The following describes two proteins that form a bound complex.

Sequence of the first protein:
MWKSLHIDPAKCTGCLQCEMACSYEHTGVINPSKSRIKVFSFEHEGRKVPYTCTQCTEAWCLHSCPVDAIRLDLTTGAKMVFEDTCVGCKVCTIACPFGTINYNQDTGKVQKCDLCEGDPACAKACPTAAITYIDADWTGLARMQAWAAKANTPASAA

Sequence of the second protein:
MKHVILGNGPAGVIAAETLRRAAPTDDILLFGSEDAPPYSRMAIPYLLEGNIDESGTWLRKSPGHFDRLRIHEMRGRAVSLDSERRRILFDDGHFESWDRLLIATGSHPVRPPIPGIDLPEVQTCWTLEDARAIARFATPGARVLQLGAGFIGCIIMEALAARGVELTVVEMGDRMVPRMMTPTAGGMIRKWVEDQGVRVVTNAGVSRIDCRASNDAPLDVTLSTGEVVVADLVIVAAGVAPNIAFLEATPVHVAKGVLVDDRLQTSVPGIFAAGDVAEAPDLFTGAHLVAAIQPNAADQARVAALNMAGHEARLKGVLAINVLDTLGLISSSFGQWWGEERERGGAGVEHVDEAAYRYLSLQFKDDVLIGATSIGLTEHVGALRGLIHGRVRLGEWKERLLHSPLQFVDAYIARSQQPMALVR

Residue-level contacts at the interface:
Residue S40 in the second protein is in contact with residue P100 in the first protein (closest heavy-atom distance 2.9 Å).
Residue E379 in the second protein is in contact with residue K72 in the first protein (closest heavy-atom distance 3.7 Å).
Residue G382 in the second protein interacts with residue G133 in the first protein (closest heavy-atom distance 4.0 Å).
Residue V381 in the second protein is in contact with residue T127 in the first protein (closest heavy-atom distance 4.0 Å).
Residue L59 in the second protein is in contact with residue P100 in the first protein (closest heavy-atom distance 3.7 Å).
Residue G386 in the second protein is in contact with residue P131 in the first protein (closest heavy-atom distance 3.5 Å).
Residue T378 in the second protein interacts with residue N136 in the first protein (closest heavy-atom distance 4.1 Å).
Residue Y46 in the second protein is in contact with residue C123 in the first protein (closest heavy-atom distance 3.7 Å).
Residue I413 in the second protein interacts with residue Y85 in the first protein (closest heavy-atom distance 3.9 Å).
Residue A383 in the second protein is in contact with residue P131 in the first protein (closest heavy-atom distance 3.7 Å).
Residue V323 in the second protein interacts with residue K124 in the first protein (closest heavy-atom distance 3.8 Å).
Residue R400 in the second protein interacts with residue H78 in the first protein (closest heavy-atom distance 4.0 Å).
Residue G382 in the second protein interacts with residue P131 in the first protein (closest heavy-atom distance 3.5 Å).
Residue Y46 in the second protein interacts with residue V121 in the first protein (closest heavy-atom distance 4.0 Å).
Residue R385 in the second protein contacts residue I128 in the first protein (closest heavy-atom distance 3.8 Å).
Residue H380 in the second protein interacts with residue N136 in the first protein (closest heavy-atom distance 3.5 Å).
Residue L422 in the second protein is in contact with residue F76 in the first protein (closest heavy-atom distance 4.2 Å).
Residue L422 in the second protein contacts residue E79 in the first protein (closest heavy-atom distance 3.5 Å).
Residue G56 in the second protein contacts residue V101 in the first protein (closest heavy-atom distance 3.2 Å).
Residue D299 in the second protein interacts with residue W94 in the first protein (closest heavy-atom distance 4.3 Å).
Residue Q417 in the second protein is in contact with residue Y85 in the first protein (closest heavy-atom distance 3.5 Å).
Residue Q417 in the second protein contacts residue F132 in the first protein (closest heavy-atom distance 4.2 Å).
Residue L422 in the second protein interacts with residue R81 in the first protein (closest heavy-atom distance 4.3 Å).
Residue I413 in the second protein interacts with residue F76 in the first protein (closest heavy-atom distance 4.0 Å).
Residue V409 in the second protein interacts with residue F74 in the first protein (closest heavy-atom distance 3.7 Å).
Residue F334 in the second protein contacts residue I128 in the first protein (closest heavy-atom distance 3.8 Å).
Residue H380 in the second protein is in contact with residue F74 in the first protein (closest heavy-atom distance 4.0 Å).
Residue A298 in the second protein interacts with residue H97 in the first protein (closest heavy-atom distance 4.2 Å).
Residue R302 in the second protein interacts with residue E92 in the first protein (closest heavy-atom distance 3.5 Å).
Residue Q418 in the second protein interacts with residue V83 in the first protein (closest heavy-atom distance 3.6 Å).
Residue L59 in the second protein contacts residue D102 in the first protein (closest heavy-atom distance 3.3 Å).
Residue I413 in the second protein is in contact with residue F74 in the first protein (closest heavy-atom distance 3.8 Å).
Residue R385 in the second protein interacts with residue W94 in the first protein (closest heavy-atom distance 4.1 Å).
Residue I52 in the second protein is in contact with residue V121 in the first protein (closest heavy-atom distance 4.0 Å).
Residue Q294 in the second protein is in contact with residue P100 in the first protein (closest heavy-atom distance 4.1 Å).
Residue M42 in the second protein contacts residue P100 in the first protein (closest heavy-atom distance 3.8 Å).
Residue P295 in the second protein interacts with residue A129 in the first protein (closest heavy-atom distance 4.1 Å).
Residue Q418 in the second protein is in contact with residue P43 in the first protein (closest heavy-atom distance 3.4 Å).
Residue D325 in the second protein contacts residue K124 in the first protein (closest heavy-atom distance 3.6 Å).
Residue D410 in the second protein interacts with residue F74 in the first protein (closest heavy-atom distance 3.5 Å).
Residue H380 in the second protein is in contact with residue K72 in the first protein (closest heavy-atom distance 4.1 Å).
Residue K61 in the second protein contacts residue D102 in the first protein (closest heavy-atom distance 3.7 Å).
Residue G382 in the second protein interacts with residue T127 in the first protein (closest heavy-atom distance 3.7 Å).
Residue Y46 in the second protein contacts residue G122 in the first protein (closest heavy-atom distance 3.8 Å).
Residue H380 in the second protein is in contact with residue G133 in the first protein (closest heavy-atom distance 3.0 Å).
Residue I14 in the second protein is in contact with residue H97 in the first protein (closest heavy-atom distance 4.2 Å).
Residue G382 in the second protein contacts residue C130 in the first protein (closest heavy-atom distance 3.2 Å).
Residue A383 in the second protein interacts with residue G133 in the first protein (closest heavy-atom distance 4.3 Å).
Residue K61 in the second protein contacts residue V101 in the first protein (closest heavy-atom distance 2.3 Å).
Residue D410 in the second protein is in contact with residue F76 in the first protein (closest heavy-atom distance 3.6 Å).
Residue I321 in the second protein contacts residue I128 in the first protein (closest heavy-atom distance 4.1 Å).
Residue Q294 in the second protein contacts residue S98 in the first protein (closest heavy-atom distance 3.6 Å).
Residue R424 in the second protein is in contact with residue R81 in the first protein (closest heavy-atom distance 3.3 Å).
Residue W58 in the second protein is in contact with residue V101 in the first protein (closest heavy-atom distance 4.1 Å).
Residue V323 in the second protein contacts residue I128 in the first protein (closest heavy-atom distance 4.0 Å).
Residue N322 in the second protein contacts residue I128 in the first protein (closest heavy-atom distance 4.3 Å).
Residue Y412 in the second protein is in contact with residue F132 in the first protein (closest heavy-atom distance 3.6 Å).
Residue E379 in the second protein contacts residue N136 in the first protein (closest heavy-atom distance 4.2 Å).
Residue A421 in the second protein contacts residue R81 in the first protein (closest heavy-atom distance 4.0 Å).
Residue I330 in the second protein contacts residue K124 in the first protein (closest heavy-atom distance 4.1 Å).